This data describes a binding interaction between two proteins.

Sequence of chain B:
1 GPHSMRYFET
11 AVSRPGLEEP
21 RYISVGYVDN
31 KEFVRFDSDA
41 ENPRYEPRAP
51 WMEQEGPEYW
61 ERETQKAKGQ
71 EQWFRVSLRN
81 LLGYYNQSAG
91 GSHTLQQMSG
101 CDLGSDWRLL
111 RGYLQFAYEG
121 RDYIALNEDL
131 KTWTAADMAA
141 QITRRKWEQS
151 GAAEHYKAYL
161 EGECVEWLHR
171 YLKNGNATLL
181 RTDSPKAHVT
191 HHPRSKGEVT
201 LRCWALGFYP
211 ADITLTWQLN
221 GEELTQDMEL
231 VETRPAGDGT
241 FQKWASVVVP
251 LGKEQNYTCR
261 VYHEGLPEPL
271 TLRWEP

Residue-level contacts at the interface:
Residue L81 in chain B contacts residue I9 in chain A (closest heavy-atom distance 3.7 Å).
Residue Y7 in chain B is in contact with residue K1 in chain A (closest heavy-atom distance 3.4 Å).
Residue N80 in chain B is in contact with residue I9 in chain A (closest heavy-atom distance 2.8 Å).
Residue Q97 in chain B interacts with residue D5 in chain A (closest heavy-atom distance 2.8 Å).
Residue S150 in chain B is in contact with residue Y6 in chain A (closest heavy-atom distance 2.7 Å).
Residue F116 in chain B interacts with residue I9 in chain A (closest heavy-atom distance 4.2 Å).
Residue W73 in chain B interacts with residue P8 in chain A (closest heavy-atom distance 3.3 Å).
Residue Y159 in chain B contacts residue A2 in chain A (closest heavy-atom distance 3.9 Å).
Residue K66 in chain B contacts residue P3 in chain A (closest heavy-atom distance 4.0 Å).
Residue H155 in chain B interacts with residue Y6 in chain A (closest heavy-atom distance 3.3 Å).
Residue W73 in chain B contacts residue Y6 in chain A (closest heavy-atom distance 3.1 Å).
Residue Y7 in chain B is in contact with residue P3 in chain A (closest heavy-atom distance 4.0 Å).
Residue N80 in chain B interacts with residue P8 in chain A (closest heavy-atom distance 4.3 Å).
Residue V76 in chain B is in contact with residue P8 in chain A (closest heavy-atom distance 3.9 Å).
Residue E63 in chain B contacts residue A2 in chain A (closest heavy-atom distance 3.0 Å).
Residue H155 in chain B contacts residue Y4 in chain A (closest heavy-atom distance 2.9 Å).
Residue Y123 in chain B contacts residue I9 in chain A (closest heavy-atom distance 3.5 Å).
Residue Y156 in chain B contacts residue Y4 in chain A (closest heavy-atom distance 4.2 Å).
Residue A152 in chain B interacts with residue Y6 in chain A (closest heavy-atom distance 3.8 Å).
Residue H155 in chain B is in contact with residue D5 in chain A (closest heavy-atom distance 3.7 Å).
Residue W167 in chain B is in contact with residue K1 in chain A (closest heavy-atom distance 3.2 Å).
Residue G151 in chain B is in contact with residue Y6 in chain A (closest heavy-atom distance 4.5 Å).
Residue Y159 in chain B contacts residue P3 in chain A (closest heavy-atom distance 3.6 Å).
Residue Q97 in chain B interacts with residue P3 in chain A (closest heavy-atom distance 4.7 Å).
Residue E63 in chain B interacts with residue K1 in chain A (closest heavy-atom distance 3.4 Å).
Residue Y45 in chain B contacts residue A2 in chain A (closest heavy-atom distance 3.5 Å).
Residue L95 in chain B is in contact with residue I9 in chain A (closest heavy-atom distance 3.6 Å).
Residue Y7 in chain B is in contact with residue A2 in chain A (closest heavy-atom distance 3.4 Å).
Residue Q70 in chain B contacts residue Y4 in chain A (closest heavy-atom distance 3.6 Å).
Residue W147 in chain B interacts with residue P8 in chain A (closest heavy-atom distance 3.1 Å).
Residue F74 in chain B interacts with residue D5 in chain A (closest heavy-atom distance 4.0 Å).
Residue Y171 in chain B interacts with residue K1 in chain A (closest heavy-atom distance 3.1 Å).
Residue W147 in chain B interacts with residue A7 in chain A (closest heavy-atom distance 3.8 Å).
Residue S77 in chain B is in contact with residue I9 in chain A (closest heavy-atom distance 2.8 Å).
Residue Y156 in chain B contacts residue Y6 in chain A (closest heavy-atom distance 3.0 Å).
Residue W73 in chain B interacts with residue A7 in chain A (closest heavy-atom distance 3.0 Å).
Residue E9 in chain B contacts residue P3 in chain A (closest heavy-atom distance 3.9 Å).
Residue W147 in chain B contacts residue I9 in chain A (closest heavy-atom distance 4.0 Å).
Residue Y84 in chain B interacts with residue I9 in chain A (closest heavy-atom distance 2.6 Å).
Residue W73 in chain B interacts with residue D5 in chain A (closest heavy-atom distance 3.2 Å).
Residue Q70 in chain B contacts residue P3 in chain A (closest heavy-atom distance 3.7 Å).
Residue T143 in chain B interacts with residue I9 in chain A (closest heavy-atom distance 2.9 Å).
Residue Y59 in chain B interacts with residue K1 in chain A (closest heavy-atom distance 4.0 Å).
Residue K66 in chain B interacts with residue K1 in chain A (closest heavy-atom distance 3.3 Å).
Residue Y156 in chain B contacts residue D5 in chain A (closest heavy-atom distance 3.3 Å).
Residue E163 in chain B interacts with residue K1 in chain A (closest heavy-atom distance 4.0 Å).
Residue M5 in chain B interacts with residue K1 in chain A (closest heavy-atom distance 4.0 Å).
Residue Q70 in chain B interacts with residue D5 in chain A (closest heavy-atom distance 3.2 Å).
Residue S99 in chain B interacts with residue P3 in chain A (closest heavy-atom distance 3.8 Å).
Residue K66 in chain B is in contact with residue Y4 in chain A (closest heavy-atom distance 4.2 Å).
Residue K146 in chain B contacts residue I9 in chain A (closest heavy-atom distance 3.3 Å).
Residue Y156 in chain B contacts residue A7 in chain A (closest heavy-atom distance 4.6 Å).
Residue K66 in chain B contacts residue A2 in chain A (closest heavy-atom distance 2.5 Å).
Residue W73 in chain B contacts residue I9 in chain A (closest heavy-atom distance 3.6 Å).
Residue F116 in chain B interacts with residue D5 in chain A (closest heavy-atom distance 4.2 Å).
Residue S77 in chain B contacts residue P8 in chain A (closest heavy-atom distance 3.6 Å).
Residue K146 in chain B is in contact with residue P8 in chain A (closest heavy-atom distance 3.9 Å).
Residue Y159 in chain B is in contact with residue K1 in chain A (closest heavy-atom distance 2.7 Å).
Residue R62 in chain B contacts residue K1 in chain A (closest heavy-atom distance 3.4 Å).
Residue E163 in chain B contacts residue Y4 in chain A (closest heavy-atom distance 4.6 Å).

Sequence of chain A:
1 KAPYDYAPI